These two protein chains interact to form a complex.

Sequence of the second protein:
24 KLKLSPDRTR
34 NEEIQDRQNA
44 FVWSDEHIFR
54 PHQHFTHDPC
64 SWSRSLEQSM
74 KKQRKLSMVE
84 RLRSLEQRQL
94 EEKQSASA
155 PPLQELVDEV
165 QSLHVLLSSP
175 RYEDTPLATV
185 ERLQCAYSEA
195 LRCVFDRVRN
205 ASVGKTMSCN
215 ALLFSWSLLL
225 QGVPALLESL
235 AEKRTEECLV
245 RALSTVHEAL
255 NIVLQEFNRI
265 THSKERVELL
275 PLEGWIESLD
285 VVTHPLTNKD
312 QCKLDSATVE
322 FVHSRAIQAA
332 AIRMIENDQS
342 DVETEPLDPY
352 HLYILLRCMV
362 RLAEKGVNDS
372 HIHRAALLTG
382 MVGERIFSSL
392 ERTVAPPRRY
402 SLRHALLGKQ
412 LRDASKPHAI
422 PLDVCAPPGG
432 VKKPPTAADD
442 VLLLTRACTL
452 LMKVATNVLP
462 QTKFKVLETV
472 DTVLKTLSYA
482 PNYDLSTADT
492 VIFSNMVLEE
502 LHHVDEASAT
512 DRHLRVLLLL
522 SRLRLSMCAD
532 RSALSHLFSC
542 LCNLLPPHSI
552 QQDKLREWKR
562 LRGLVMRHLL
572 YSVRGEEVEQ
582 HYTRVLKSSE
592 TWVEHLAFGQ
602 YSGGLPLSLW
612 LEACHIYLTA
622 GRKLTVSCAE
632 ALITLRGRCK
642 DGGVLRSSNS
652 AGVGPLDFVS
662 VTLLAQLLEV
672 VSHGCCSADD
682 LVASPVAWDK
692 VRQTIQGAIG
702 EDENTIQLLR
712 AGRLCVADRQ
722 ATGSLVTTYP

Contacts between the two chains:
Residue N650 in the second protein contacts residue G204 in the first protein (closest heavy-atom distance 3.4 Å).
Residue S649 in the second protein is in contact with residue L228 in the first protein (closest heavy-atom distance 4.2 Å).
Residue S649 in the second protein contacts residue H206 in the first protein (closest heavy-atom distance 3.3 Å).
Residue S649 in the second protein contacts residue G204 in the first protein (closest heavy-atom distance 4.8 Å).
Residue N650 in the second protein interacts with residue G200 in the first protein (closest heavy-atom distance 4.9 Å).
Residue N650 in the second protein contacts residue E201 in the first protein (closest heavy-atom distance 3.8 Å).

Sequence of the first protein:
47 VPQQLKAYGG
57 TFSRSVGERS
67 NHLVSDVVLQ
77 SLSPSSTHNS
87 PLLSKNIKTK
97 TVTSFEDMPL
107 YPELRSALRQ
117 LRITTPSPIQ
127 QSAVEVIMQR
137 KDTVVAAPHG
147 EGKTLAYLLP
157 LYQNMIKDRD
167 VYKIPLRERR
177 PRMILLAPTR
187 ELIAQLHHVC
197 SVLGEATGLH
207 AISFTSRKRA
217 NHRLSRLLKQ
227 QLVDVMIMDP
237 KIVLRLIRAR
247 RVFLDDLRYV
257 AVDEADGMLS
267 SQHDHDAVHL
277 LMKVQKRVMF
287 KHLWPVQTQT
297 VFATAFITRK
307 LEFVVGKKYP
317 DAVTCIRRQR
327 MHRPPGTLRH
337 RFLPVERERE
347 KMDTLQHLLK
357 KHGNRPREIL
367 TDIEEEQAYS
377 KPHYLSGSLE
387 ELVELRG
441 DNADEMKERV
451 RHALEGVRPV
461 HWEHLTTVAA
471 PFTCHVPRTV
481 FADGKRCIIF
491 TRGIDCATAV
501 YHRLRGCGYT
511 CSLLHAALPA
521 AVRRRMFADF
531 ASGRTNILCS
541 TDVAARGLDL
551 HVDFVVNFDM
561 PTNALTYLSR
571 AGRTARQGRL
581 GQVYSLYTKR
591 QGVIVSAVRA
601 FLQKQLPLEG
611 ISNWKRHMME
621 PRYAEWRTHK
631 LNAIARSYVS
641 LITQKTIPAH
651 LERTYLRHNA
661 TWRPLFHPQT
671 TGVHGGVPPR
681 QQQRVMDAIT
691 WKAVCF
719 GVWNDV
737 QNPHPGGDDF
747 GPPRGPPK